These two protein chains interact to form a complex.

Sequence of chain B:
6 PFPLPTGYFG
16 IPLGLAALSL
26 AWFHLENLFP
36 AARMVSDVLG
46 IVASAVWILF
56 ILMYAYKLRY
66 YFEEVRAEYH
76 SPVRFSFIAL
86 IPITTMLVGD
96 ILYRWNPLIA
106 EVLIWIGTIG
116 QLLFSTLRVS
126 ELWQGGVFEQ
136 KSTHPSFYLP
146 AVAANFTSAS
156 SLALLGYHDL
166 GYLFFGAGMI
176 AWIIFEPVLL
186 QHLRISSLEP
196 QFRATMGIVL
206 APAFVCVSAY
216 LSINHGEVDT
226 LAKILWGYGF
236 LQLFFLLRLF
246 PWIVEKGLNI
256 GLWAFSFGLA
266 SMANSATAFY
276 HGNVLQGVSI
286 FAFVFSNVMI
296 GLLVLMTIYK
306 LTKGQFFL

Residue-level contacts at the interface:
Residue W128 in chain B contacts residue L188 in chain A (closest heavy-atom distance 3.3 Å).
Residue F180 in chain B is in contact with residue R189 in chain A (closest heavy-atom distance 3.8 Å).
Residue I175 in chain B is in contact with residue I229 in chain A (closest heavy-atom distance 3.9 Å).
Residue G171 in chain B is in contact with residue I229 in chain A (closest heavy-atom distance 3.5 Å).
Residue L168 in chain B is in contact with residue W231 in chain A (closest heavy-atom distance 3.9 Å).
Residue I179 in chain B interacts with residue E181 in chain A (closest heavy-atom distance 3.9 Å).
Residue L168 in chain B interacts with residue K228 in chain A (closest heavy-atom distance 3.6 Å).
Residue W128 in chain B contacts residue W247 in chain A (closest heavy-atom distance 3.7 Å).
Residue S125 in chain B is in contact with residue R243 in chain A (closest heavy-atom distance 3.2 Å).
Residue I178 in chain B is in contact with residue I178 in chain A (closest heavy-atom distance 3.4 Å).
Residue T121 in chain B interacts with residue R243 in chain A (closest heavy-atom distance 3.3 Å).
Residue D164 in chain B interacts with residue K228 in chain A (closest heavy-atom distance 2.8 Å).
Residue V183 in chain B is in contact with residue Q186 in chain A (closest heavy-atom distance 3.7 Å).
Residue F133 in chain B is in contact with residue I190 in chain A (closest heavy-atom distance 3.6 Å).
Residue E126 in chain B contacts residue R243 in chain A (closest heavy-atom distance 3.8 Å).
Residue W128 in chain B interacts with residue L185 in chain A (closest heavy-atom distance 3.9 Å).
Residue F133 in chain B is in contact with residue Q186 in chain A (closest heavy-atom distance 3.6 Å).
Residue Q135 in chain B interacts with residue I190 in chain A (closest heavy-atom distance 3.5 Å).
Residue Y167 in chain B is in contact with residue K228 in chain A (closest heavy-atom distance 3.8 Å).
Residue I179 in chain B is in contact with residue P182 in chain A (closest heavy-atom distance 3.1 Å).
Residue F142 in chain B interacts with residue R189 in chain A (closest heavy-atom distance 3.9 Å).
Residue G130 in chain B contacts residue L188 in chain A (closest heavy-atom distance 3.3 Å).
Residue T138 in chain B interacts with residue Q186 in chain A (closest heavy-atom distance 2.9 Å).
Residue T121 in chain B interacts with residue F240 in chain A (closest heavy-atom distance 3.9 Å).
Residue Y167 in chain B contacts residue T225 in chain A (closest heavy-atom distance 3.8 Å).
Residue G131 in chain B interacts with residue R189 in chain A (closest heavy-atom distance 3.6 Å).
Residue Q129 in chain B contacts residue L244 in chain A (closest heavy-atom distance 3.6 Å).
Residue W128 in chain B interacts with residue L244 in chain A (closest heavy-atom distance 3.4 Å).
Residue W128 in chain B interacts with residue F240 in chain A (closest heavy-atom distance 3.7 Å).
Residue I179 in chain B contacts residue L185 in chain A (closest heavy-atom distance 3.8 Å).
Residue A172 in chain B contacts residue Y233 in chain A (closest heavy-atom distance 3.8 Å).
Residue D164 in chain B contacts residue V279 in chain A (closest heavy-atom distance 3.7 Å).
Residue Q129 in chain B is in contact with residue S192 in chain A (closest heavy-atom distance 2.6 Å).
Residue G130 in chain B is in contact with residue S192 in chain A (closest heavy-atom distance 3.2 Å).
Residue A176 in chain B contacts residue Y233 in chain A (closest heavy-atom distance 3.6 Å).
Residue I179 in chain B interacts with residue Y233 in chain A (closest heavy-atom distance 3.9 Å).
Residue G131 in chain B is in contact with residue I190 in chain A (closest heavy-atom distance 3.1 Å).
Residue Q135 in chain B contacts residue Q186 in chain A (closest heavy-atom distance 3.3 Å).
Residue S125 in chain B contacts residue L244 in chain A (closest heavy-atom distance 3.4 Å).
Residue W128 in chain B is in contact with residue Q237 in chain A (closest heavy-atom distance 3.6 Å).
Residue L122 in chain B is in contact with residue R243 in chain A (closest heavy-atom distance 2.9 Å).
Residue Q129 in chain B interacts with residue W247 in chain A (closest heavy-atom distance 3.6 Å).
Residue L127 in chain B contacts residue L188 in chain A (closest heavy-atom distance 3.8 Å).
Residue S120 in chain B is in contact with residue F240 in chain A (closest heavy-atom distance 3.6 Å).
Residue F133 in chain B is in contact with residue R189 in chain A (closest heavy-atom distance 3.5 Å).
Residue V124 in chain B is in contact with residue F240 in chain A (closest heavy-atom distance 3.8 Å).
Residue L127 in chain B interacts with residue R189 in chain A (closest heavy-atom distance 3.2 Å).
Residue I175 in chain B interacts with residue Y233 in chain A (closest heavy-atom distance 3.6 Å).
Residue S125 in chain B is in contact with residue F240 in chain A (closest heavy-atom distance 3.6 Å).
Residue G130 in chain B contacts residue S191 in chain A (closest heavy-atom distance 3.9 Å).
Residue I179 in chain B contacts residue I178 in chain A (closest heavy-atom distance 3.9 Å).
Residue W128 in chain B contacts residue M201 in chain A (closest heavy-atom distance 3.8 Å).
Residue L168 in chain B interacts with residue L280 in chain A (closest heavy-atom distance 3.8 Å).
Residue V183 in chain B contacts residue P182 in chain A (closest heavy-atom distance 3.7 Å).
Residue T121 in chain B is in contact with residue F239 in chain A (closest heavy-atom distance 3.7 Å).
Residue G130 in chain B is in contact with residue R189 in chain A (closest heavy-atom distance 3.2 Å).
Residue G131 in chain B contacts residue S192 in chain A (closest heavy-atom distance 3.8 Å).
Residue A172 in chain B is in contact with residue G232 in chain A (closest heavy-atom distance 3.8 Å).
Residue L168 in chain B is in contact with residue G232 in chain A (closest heavy-atom distance 3.2 Å).
Residue F170 in chain B contacts residue I229 in chain A (closest heavy-atom distance 3.8 Å).

Sequence of chain A:
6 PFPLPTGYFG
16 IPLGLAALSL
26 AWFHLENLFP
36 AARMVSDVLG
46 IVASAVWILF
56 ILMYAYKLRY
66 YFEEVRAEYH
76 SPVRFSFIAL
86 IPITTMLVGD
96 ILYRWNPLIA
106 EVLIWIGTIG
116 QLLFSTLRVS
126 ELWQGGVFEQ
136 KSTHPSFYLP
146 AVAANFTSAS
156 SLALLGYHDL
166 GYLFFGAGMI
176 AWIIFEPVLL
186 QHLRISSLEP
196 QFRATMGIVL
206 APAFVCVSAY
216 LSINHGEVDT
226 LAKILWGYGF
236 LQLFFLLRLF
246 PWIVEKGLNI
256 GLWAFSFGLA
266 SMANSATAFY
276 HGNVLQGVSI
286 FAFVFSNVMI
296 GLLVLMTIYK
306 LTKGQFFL